Sequence of the second protein:
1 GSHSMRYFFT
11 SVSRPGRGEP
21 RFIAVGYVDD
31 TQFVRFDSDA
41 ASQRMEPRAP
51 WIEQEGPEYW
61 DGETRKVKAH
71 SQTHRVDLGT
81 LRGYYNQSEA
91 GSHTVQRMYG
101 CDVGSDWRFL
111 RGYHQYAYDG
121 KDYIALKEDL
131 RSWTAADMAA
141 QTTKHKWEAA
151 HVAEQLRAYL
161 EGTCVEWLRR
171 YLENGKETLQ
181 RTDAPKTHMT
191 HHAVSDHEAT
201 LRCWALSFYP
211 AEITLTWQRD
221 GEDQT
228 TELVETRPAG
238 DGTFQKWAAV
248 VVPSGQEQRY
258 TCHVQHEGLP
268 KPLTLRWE

Sequence of the first protein:
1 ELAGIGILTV

This data describes a binding interaction between two proteins.

Contacts between the two chains:
Residue T73 in the second protein is in contact with residue I7 in the first protein (closest heavy-atom distance 4.3 Å).
Residue F9 in the second protein contacts residue L2 in the first protein (closest heavy-atom distance 3.6 Å).
Residue H114 in the second protein interacts with residue I7 in the first protein (closest heavy-atom distance 4.4 Å).
Residue W147 in the second protein is in contact with residue L8 in the first protein (closest heavy-atom distance 3.3 Å).
Residue Q155 in the second protein is in contact with residue I5 in the first protein (closest heavy-atom distance 3.2 Å).
Residue L156 in the second protein is in contact with residue G6 in the first protein (closest heavy-atom distance 3.4 Å).
Residue Y159 in the second protein contacts residue G4 in the first protein (closest heavy-atom distance 4.8 Å).
Residue R97 in the second protein interacts with residue L8 in the first protein (closest heavy-atom distance 4.6 Å).
Residue Y171 in the second protein contacts residue E1 in the first protein (closest heavy-atom distance 2.9 Å).
Residue Y123 in the second protein contacts residue V10 in the first protein (closest heavy-atom distance 4.3 Å).
Residue Y99 in the second protein is in contact with residue I7 in the first protein (closest heavy-atom distance 3.8 Å).
Residue A150 in the second protein is in contact with residue L8 in the first protein (closest heavy-atom distance 4.0 Å).
Residue W147 in the second protein is in contact with residue V10 in the first protein (closest heavy-atom distance 3.7 Å).
Residue Y159 in the second protein is in contact with residue A3 in the first protein (closest heavy-atom distance 3.4 Å).
Residue H70 in the second protein contacts residue L2 in the first protein (closest heavy-atom distance 4.4 Å).
Residue K66 in the second protein is in contact with residue A3 in the first protein (closest heavy-atom distance 3.6 Å).
Residue T143 in the second protein interacts with residue V10 in the first protein (closest heavy-atom distance 2.6 Å).
Residue D77 in the second protein contacts residue T9 in the first protein (closest heavy-atom distance 2.7 Å).
Residue K146 in the second protein is in contact with residue V10 in the first protein (closest heavy-atom distance 4.0 Å).
Residue E63 in the second protein interacts with residue E1 in the first protein (closest heavy-atom distance 3.5 Å).
Residue W167 in the second protein is in contact with residue E1 in the first protein (closest heavy-atom distance 3.6 Å).
Residue Y7 in the second protein interacts with residue L2 in the first protein (closest heavy-atom distance 3.5 Å).
Residue E63 in the second protein is in contact with residue L2 in the first protein (closest heavy-atom distance 2.8 Å).
Residue Y99 in the second protein is in contact with residue L2 in the first protein (closest heavy-atom distance 3.5 Å).
Residue Y159 in the second protein contacts residue I5 in the first protein (closest heavy-atom distance 4.5 Å).
Residue K66 in the second protein is in contact with residue G4 in the first protein (closest heavy-atom distance 3.8 Å).
Residue L81 in the second protein interacts with residue V10 in the first protein (closest heavy-atom distance 4.0 Å).
Residue H114 in the second protein interacts with residue G6 in the first protein (closest heavy-atom distance 4.9 Å).
Residue Y159 in the second protein contacts residue E1 in the first protein (closest heavy-atom distance 2.7 Å).
Residue M5 in the second protein is in contact with residue E1 in the first protein (closest heavy-atom distance 3.8 Å).
Residue V67 in the second protein contacts residue L2 in the first protein (closest heavy-atom distance 3.6 Å).
Residue R97 in the second protein is in contact with residue I7 in the first protein (closest heavy-atom distance 4.0 Å).
Residue A158 in the second protein contacts residue I5 in the first protein (closest heavy-atom distance 4.4 Å).
Residue V152 in the second protein is in contact with residue L8 in the first protein (closest heavy-atom distance 3.3 Å).
Residue K146 in the second protein is in contact with residue T9 in the first protein (closest heavy-atom distance 3.1 Å).
Residue M45 in the second protein contacts residue L2 in the first protein (closest heavy-atom distance 3.3 Å).
Residue K66 in the second protein contacts residue L2 in the first protein (closest heavy-atom distance 2.9 Å).
Residue H70 in the second protein contacts residue A3 in the first protein (closest heavy-atom distance 3.4 Å).
Residue L156 in the second protein contacts residue I7 in the first protein (closest heavy-atom distance 4.1 Å).
Residue V152 in the second protein is in contact with residue G6 in the first protein (closest heavy-atom distance 3.4 Å).
Residue K66 in the second protein is in contact with residue E1 in the first protein (closest heavy-atom distance 3.2 Å).
Residue T163 in the second protein interacts with residue E1 in the first protein (closest heavy-atom distance 3.4 Å).
Residue L156 in the second protein is in contact with residue I5 in the first protein (closest heavy-atom distance 4.0 Å).
Residue Y99 in the second protein contacts residue A3 in the first protein (closest heavy-atom distance 3.0 Å).
Residue V76 in the second protein contacts residue T9 in the first protein (closest heavy-atom distance 3.4 Å).
Residue D77 in the second protein is in contact with residue V10 in the first protein (closest heavy-atom distance 2.9 Å).
Residue T73 in the second protein interacts with residue L8 in the first protein (closest heavy-atom distance 3.7 Å).
Residue Q155 in the second protein interacts with residue G6 in the first protein (closest heavy-atom distance 2.9 Å).
Residue Y84 in the second protein is in contact with residue V10 in the first protein (closest heavy-atom distance 2.8 Å).
Residue T73 in the second protein contacts residue T9 in the first protein (closest heavy-atom distance 3.7 Å).
Residue Y116 in the second protein contacts residue V10 in the first protein (closest heavy-atom distance 3.6 Å).
Residue W147 in the second protein is in contact with residue T9 in the first protein (closest heavy-atom distance 2.9 Å).
Residue Q155 in the second protein interacts with residue L8 in the first protein (closest heavy-atom distance 4.8 Å).
Residue Y7 in the second protein is in contact with residue E1 in the first protein (closest heavy-atom distance 3.1 Å).
Residue H70 in the second protein is in contact with residue I7 in the first protein (closest heavy-atom distance 3.8 Å).
Residue T80 in the second protein is in contact with residue V10 in the first protein (closest heavy-atom distance 3.9 Å).
Residue Y159 in the second protein is in contact with residue L2 in the first protein (closest heavy-atom distance 3.7 Å).
Residue Y59 in the second protein contacts residue E1 in the first protein (closest heavy-atom distance 4.3 Å).
Residue T80 in the second protein contacts residue T9 in the first protein (closest heavy-atom distance 4.5 Å).
Residue D77 in the second protein is in contact with residue L8 in the first protein (closest heavy-atom distance 4.7 Å).